Sequence of protein 2:
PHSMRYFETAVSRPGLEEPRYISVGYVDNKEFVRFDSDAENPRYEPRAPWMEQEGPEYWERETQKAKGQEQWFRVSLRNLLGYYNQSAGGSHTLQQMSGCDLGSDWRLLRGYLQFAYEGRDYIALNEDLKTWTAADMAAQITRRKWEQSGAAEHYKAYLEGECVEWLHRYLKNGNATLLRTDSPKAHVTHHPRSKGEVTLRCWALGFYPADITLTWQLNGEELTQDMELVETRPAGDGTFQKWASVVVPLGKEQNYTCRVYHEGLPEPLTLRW

Residue-level contacts at the interface:
Residue K66 in protein 2 interacts with residue A2 in protein 1 (closest heavy-atom distance 3.8 Å).
Residue H155 in protein 2 interacts with residue Y4 in protein 1 (closest heavy-atom distance 2.6 Å).
Residue W147 in protein 2 interacts with residue A7 in protein 1 (closest heavy-atom distance 3.5 Å).
Residue Y45 in protein 2 interacts with residue A2 in protein 1 (closest heavy-atom distance 4.1 Å).
Residue W73 in protein 2 contacts residue P8 in protein 1 (closest heavy-atom distance 3.4 Å).
Residue W73 in protein 2 contacts residue Y6 in protein 1 (closest heavy-atom distance 3.3 Å).
Residue L81 in protein 2 contacts residue I9 in protein 1 (closest heavy-atom distance 3.8 Å).
Residue Y156 in protein 2 interacts with residue L3 in protein 1 (closest heavy-atom distance 3.9 Å).
Residue N80 in protein 2 interacts with residue I9 in protein 1 (closest heavy-atom distance 3.0 Å).
Residue H155 in protein 2 is in contact with residue L3 in protein 1 (closest heavy-atom distance 4.6 Å).
Residue R62 in protein 2 interacts with residue K1 in protein 1 (closest heavy-atom distance 3.2 Å).
Residue S77 in protein 2 is in contact with residue I9 in protein 1 (closest heavy-atom distance 3.2 Å).
Residue Y156 in protein 2 interacts with residue Y4 in protein 1 (closest heavy-atom distance 4.5 Å).
Residue F74 in protein 2 contacts residue N5 in protein 1 (closest heavy-atom distance 4.4 Å).
Residue W167 in protein 2 interacts with residue K1 in protein 1 (closest heavy-atom distance 3.5 Å).
Residue F116 in protein 2 interacts with residue N5 in protein 1 (closest heavy-atom distance 3.9 Å).
Residue Y156 in protein 2 contacts residue Y6 in protein 1 (closest heavy-atom distance 3.1 Å).
Residue E63 in protein 2 interacts with residue K1 in protein 1 (closest heavy-atom distance 3.7 Å).
Residue K66 in protein 2 interacts with residue Y4 in protein 1 (closest heavy-atom distance 3.2 Å).
Residue E163 in protein 2 interacts with residue K1 in protein 1 (closest heavy-atom distance 3.0 Å).
Residue E9 in protein 2 interacts with residue L3 in protein 1 (closest heavy-atom distance 4.6 Å).
Residue Q70 in protein 2 is in contact with residue Y4 in protein 1 (closest heavy-atom distance 3.3 Å).
Residue F116 in protein 2 interacts with residue I9 in protein 1 (closest heavy-atom distance 4.4 Å).
Residue Y59 in protein 2 contacts residue K1 in protein 1 (closest heavy-atom distance 4.6 Å).
Residue K66 in protein 2 is in contact with residue K1 in protein 1 (closest heavy-atom distance 3.8 Å).
Residue S150 in protein 2 interacts with residue Y6 in protein 1 (closest heavy-atom distance 2.8 Å).
Residue L114 in protein 2 is in contact with residue L3 in protein 1 (closest heavy-atom distance 4.2 Å).
Residue A152 in protein 2 interacts with residue Y6 in protein 1 (closest heavy-atom distance 3.4 Å).
Residue Y171 in protein 2 interacts with residue K1 in protein 1 (closest heavy-atom distance 2.8 Å).
Residue W147 in protein 2 interacts with residue P8 in protein 1 (closest heavy-atom distance 3.3 Å).
Residue Y156 in protein 2 interacts with residue N5 in protein 1 (closest heavy-atom distance 3.4 Å).
Residue W73 in protein 2 is in contact with residue A7 in protein 1 (closest heavy-atom distance 3.1 Å).
Residue G151 in protein 2 interacts with residue Y6 in protein 1 (closest heavy-atom distance 3.9 Å).
Residue Q70 in protein 2 interacts with residue L3 in protein 1 (closest heavy-atom distance 3.7 Å).
Residue H155 in protein 2 interacts with residue Y6 in protein 1 (closest heavy-atom distance 3.5 Å).
Residue Y123 in protein 2 is in contact with residue I9 in protein 1 (closest heavy-atom distance 3.7 Å).
Residue E63 in protein 2 is in contact with residue A2 in protein 1 (closest heavy-atom distance 2.8 Å).
Residue W73 in protein 2 contacts residue I9 in protein 1 (closest heavy-atom distance 3.7 Å).
Residue Y159 in protein 2 interacts with residue K1 in protein 1 (closest heavy-atom distance 2.6 Å).
Residue S99 in protein 2 contacts residue L3 in protein 1 (closest heavy-atom distance 3.7 Å).
Residue Q97 in protein 2 contacts residue N5 in protein 1 (closest heavy-atom distance 3.0 Å).
Residue Y159 in protein 2 is in contact with residue L3 in protein 1 (closest heavy-atom distance 3.7 Å).
Residue K146 in protein 2 contacts residue A7 in protein 1 (closest heavy-atom distance 4.0 Å).
Residue V76 in protein 2 contacts residue P8 in protein 1 (closest heavy-atom distance 3.9 Å).
Residue K66 in protein 2 interacts with residue L3 in protein 1 (closest heavy-atom distance 4.6 Å).
Residue Y7 in protein 2 contacts residue A2 in protein 1 (closest heavy-atom distance 3.6 Å).
Residue Y7 in protein 2 contacts residue K1 in protein 1 (closest heavy-atom distance 2.9 Å).
Residue H155 in protein 2 is in contact with residue N5 in protein 1 (closest heavy-atom distance 3.8 Å).
Residue M5 in protein 2 contacts residue K1 in protein 1 (closest heavy-atom distance 3.9 Å).
Residue L95 in protein 2 is in contact with residue I9 in protein 1 (closest heavy-atom distance 3.9 Å).
Residue Q70 in protein 2 interacts with residue N5 in protein 1 (closest heavy-atom distance 2.8 Å).
Residue T143 in protein 2 is in contact with residue I9 in protein 1 (closest heavy-atom distance 3.5 Å).
Residue W147 in protein 2 contacts residue I9 in protein 1 (closest heavy-atom distance 4.0 Å).
Residue Y84 in protein 2 contacts residue I9 in protein 1 (closest heavy-atom distance 2.9 Å).
Residue W73 in protein 2 interacts with residue N5 in protein 1 (closest heavy-atom distance 3.4 Å).
Residue S77 in protein 2 is in contact with residue P8 in protein 1 (closest heavy-atom distance 3.9 Å).
Residue K146 in protein 2 contacts residue P8 in protein 1 (closest heavy-atom distance 3.1 Å).
Residue Y159 in protein 2 interacts with residue A2 in protein 1 (closest heavy-atom distance 4.2 Å).
Residue N80 in protein 2 contacts residue P8 in protein 1 (closest heavy-atom distance 4.3 Å).
Residue Q97 in protein 2 is in contact with residue L3 in protein 1 (closest heavy-atom distance 3.6 Å).

Sequence of protein 1:
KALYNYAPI

This data describes a binding interaction between two proteins.